Interface contacts:
Residue I148 in chain B is in contact with residue T327 in chain A (closest heavy-atom distance 3.9 Å).
Residue Y144 in chain B contacts residue L334 in chain A (closest heavy-atom distance 3.7 Å).
Residue Y118 in chain B is in contact with residue P295 in chain A (closest heavy-atom distance 3.5 Å).
Residue S123 in chain B interacts with residue P296 in chain A (closest heavy-atom distance 3.3 Å).
Residue Y144 in chain B contacts residue I331 in chain A (closest heavy-atom distance 4.2 Å).
Residue F129 in chain B is in contact with residue L342 in chain A (closest heavy-atom distance 3.6 Å).
Residue F129 in chain B contacts residue I337 in chain A (closest heavy-atom distance 4.1 Å).
Residue L155 in chain B interacts with residue L307 in chain A (closest heavy-atom distance 4.2 Å).
Residue L115 in chain B contacts residue V375 in chain A (closest heavy-atom distance 4.3 Å).
Residue G133 in chain B is in contact with residue L342 in chain A (closest heavy-atom distance 3.2 Å).
Residue I159 in chain B is in contact with residue I323 in chain A (closest heavy-atom distance 4.1 Å).
Residue A119 in chain B is in contact with residue P295 in chain A (closest heavy-atom distance 3.3 Å).
Residue L126 in chain B is in contact with residue L294 in chain A (closest heavy-atom distance 3.4 Å).
Residue W166 in chain B is in contact with residue V311 in chain A (closest heavy-atom distance 4.3 Å).
Residue W62 in chain B interacts with residue F300 in chain A (closest heavy-atom distance 3.7 Å).
Residue W163 in chain B interacts with residue V311 in chain A (closest heavy-atom distance 3.8 Å).
Residue L140 in chain B interacts with residue R338 in chain A (closest heavy-atom distance 3.6 Å).
Residue F162 in chain B interacts with residue A304 in chain A (closest heavy-atom distance 3.6 Å).
Residue Y118 in chain B interacts with residue F300 in chain A (closest heavy-atom distance 3.4 Å).
Residue F151 in chain B contacts residue A326 in chain A (closest heavy-atom distance 3.5 Å).
Residue N165 in chain B interacts with residue V375 in chain A (closest heavy-atom distance 3.7 Å).
Residue I130 in chain B is in contact with residue L342 in chain A (closest heavy-atom distance 3.9 Å).
Residue W62 in chain B is in contact with residue V372 in chain A (closest heavy-atom distance 3.2 Å).
Residue W62 in chain B interacts with residue V375 in chain A (closest heavy-atom distance 3.9 Å).
Residue L125 in chain B contacts residue F330 in chain A (closest heavy-atom distance 3.6 Å).
Residue F151 in chain B is in contact with residue T327 in chain A (closest heavy-atom distance 3.8 Å).
Residue I159 in chain B contacts residue V311 in chain A (closest heavy-atom distance 4.0 Å).
Residue L155 in chain B contacts residue K303 in chain A (closest heavy-atom distance 4.1 Å).
Residue E122 in chain B is in contact with residue L294 in chain A (closest heavy-atom distance 3.8 Å).
Residue F151 in chain B is in contact with residue F330 in chain A (closest heavy-atom distance 3.7 Å).
Residue L158 in chain B interacts with residue L307 in chain A (closest heavy-atom distance 4.0 Å).
Residue Y144 in chain B interacts with residue R338 in chain A (closest heavy-atom distance 3.4 Å).
Residue W163 in chain B contacts residue N314 in chain A (closest heavy-atom distance 3.5 Å).
Residue I159 in chain B is in contact with residue L307 in chain A (closest heavy-atom distance 4.0 Å).
Residue S147 in chain B interacts with residue F330 in chain A (closest heavy-atom distance 3.7 Å).
Residue F162 in chain B is in contact with residue K308 in chain A (closest heavy-atom distance 3.6 Å).
Residue I148 in chain B interacts with residue I331 in chain A (closest heavy-atom distance 3.6 Å).
Residue L158 in chain B is in contact with residue F300 in chain A (closest heavy-atom distance 4.2 Å).
Residue L125 in chain B is in contact with residue L294 in chain A (closest heavy-atom distance 3.7 Å).
Residue W166 in chain B interacts with residue N314 in chain A (closest heavy-atom distance 3.6 Å).
Residue F129 in chain B is in contact with residue L334 in chain A (closest heavy-atom distance 3.9 Å).
Residue S123 in chain B contacts residue P295 in chain A (closest heavy-atom distance 4.2 Å).
Residue F162 in chain B interacts with residue V375 in chain A (closest heavy-atom distance 3.9 Å).
Residue I130 in chain B is in contact with residue Y341 in chain A (closest heavy-atom distance 4.2 Å).
Residue I152 in chain B is in contact with residue T327 in chain A (closest heavy-atom distance 3.8 Å).
Residue L140 in chain B is in contact with residue L342 in chain A (closest heavy-atom distance 3.9 Å).
Residue F151 in chain B interacts with residue K303 in chain A (closest heavy-atom distance 3.5 Å).
Residue I159 in chain B contacts residue I319 in chain A (closest heavy-atom distance 3.7 Å).
Residue I130 in chain B is in contact with residue I337 in chain A (closest heavy-atom distance 4.3 Å).
Residue L126 in chain B is in contact with residue A289 in chain A (closest heavy-atom distance 4.1 Å).
Residue F162 in chain B interacts with residue L307 in chain A (closest heavy-atom distance 3.4 Å).
Residue F129 in chain B interacts with residue R338 in chain A (closest heavy-atom distance 4.2 Å).
Residue L155 in chain B is in contact with residue I323 in chain A (closest heavy-atom distance 3.6 Å).
Residue S147 in chain B interacts with residue L334 in chain A (closest heavy-atom distance 3.6 Å).
Residue F162 in chain B interacts with residue V311 in chain A (closest heavy-atom distance 3.8 Å).
Residue L155 in chain B is in contact with residue A326 in chain A (closest heavy-atom distance 3.7 Å).
Residue E122 in chain B is in contact with residue P295 in chain A (closest heavy-atom distance 3.7 Å).
Residue L126 in chain B interacts with residue I337 in chain A (closest heavy-atom distance 3.8 Å).
Residue W166 in chain B contacts residue S312 in chain A (closest heavy-atom distance 3.1 Å).
Residue Y144 in chain B contacts residue R335 in chain A (closest heavy-atom distance 3.5 Å).

This data describes a binding interaction between two proteins.

Sequence of chain A:
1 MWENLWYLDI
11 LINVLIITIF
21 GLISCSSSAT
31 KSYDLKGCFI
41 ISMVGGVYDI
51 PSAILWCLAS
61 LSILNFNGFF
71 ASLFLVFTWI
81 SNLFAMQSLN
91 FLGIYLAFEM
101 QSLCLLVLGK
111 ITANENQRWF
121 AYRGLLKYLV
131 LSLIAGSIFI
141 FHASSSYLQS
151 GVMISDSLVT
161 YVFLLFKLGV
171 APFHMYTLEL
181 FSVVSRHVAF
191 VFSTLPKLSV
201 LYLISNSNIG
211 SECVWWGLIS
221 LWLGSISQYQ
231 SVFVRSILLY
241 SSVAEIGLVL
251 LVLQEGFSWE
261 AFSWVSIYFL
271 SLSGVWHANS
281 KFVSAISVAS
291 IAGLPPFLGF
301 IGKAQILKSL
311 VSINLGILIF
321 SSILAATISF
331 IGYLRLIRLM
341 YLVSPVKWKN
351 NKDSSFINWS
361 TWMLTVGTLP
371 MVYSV

Sequence of chain B:
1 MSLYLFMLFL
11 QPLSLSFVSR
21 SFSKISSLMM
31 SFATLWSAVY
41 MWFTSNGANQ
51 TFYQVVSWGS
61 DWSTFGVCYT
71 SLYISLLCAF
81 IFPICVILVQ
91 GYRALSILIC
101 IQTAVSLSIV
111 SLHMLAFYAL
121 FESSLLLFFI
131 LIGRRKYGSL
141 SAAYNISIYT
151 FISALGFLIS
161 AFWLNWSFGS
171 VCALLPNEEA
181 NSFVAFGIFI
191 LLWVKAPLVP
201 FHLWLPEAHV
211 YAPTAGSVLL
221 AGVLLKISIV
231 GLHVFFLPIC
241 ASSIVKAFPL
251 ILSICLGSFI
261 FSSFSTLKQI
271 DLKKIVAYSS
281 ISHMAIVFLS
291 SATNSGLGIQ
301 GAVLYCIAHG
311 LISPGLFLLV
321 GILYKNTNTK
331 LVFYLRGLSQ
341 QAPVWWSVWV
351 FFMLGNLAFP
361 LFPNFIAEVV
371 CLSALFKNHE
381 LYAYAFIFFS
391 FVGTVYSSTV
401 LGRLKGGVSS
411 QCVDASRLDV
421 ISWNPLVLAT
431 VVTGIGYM